Contacts between the two chains:
Residue L74 in protein 1 contacts residue I4 in protein 2 (closest heavy-atom distance 4.2 Å).
Residue Y157 in protein 1 is in contact with residue I18 in protein 2 (closest heavy-atom distance 3.6 Å).
Residue N98 in protein 1 is in contact with residue H20 in protein 2 (closest heavy-atom distance 4.6 Å).
Residue Y157 in protein 1 interacts with residue R21 in protein 2 (closest heavy-atom distance 3.3 Å).
Residue W99 in protein 1 contacts residue M22 in protein 2 (closest heavy-atom distance 3.7 Å).
Residue N98 in protein 1 is in contact with residue D16 in protein 2 (closest heavy-atom distance 2.8 Å).
Residue R62 in protein 1 is in contact with residue I18 in protein 2 (closest heavy-atom distance 3.7 Å).
Residue L92 in protein 1 interacts with residue R12 in protein 2 (closest heavy-atom distance 3.6 Å).
Residue G100 in protein 1 contacts residue G15 in protein 2 (closest heavy-atom distance 3.2 Å).
Residue V103 in protein 1 contacts residue I18 in protein 2 (closest heavy-atom distance 3.9 Å).
Residue V88 in protein 1 contacts residue A8 in protein 2 (closest heavy-atom distance 3.7 Å).
Residue L156 in protein 1 interacts with residue R21 in protein 2 (closest heavy-atom distance 3.1 Å).
Residue A104 in protein 1 interacts with residue G15 in protein 2 (closest heavy-atom distance 4.5 Å).
Residue W143 in protein 1 contacts residue M22 in protein 2 (closest heavy-atom distance 4.2 Å).
Residue Q87 in protein 1 contacts residue I4 in protein 2 (closest heavy-atom distance 3.4 Å).
Residue E91 in protein 1 is in contact with residue R12 in protein 2 (closest heavy-atom distance 4.5 Å).
Residue W99 in protein 1 is in contact with residue D19 in protein 2 (closest heavy-atom distance 3.4 Å).
Residue R101 in protein 1 is in contact with residue D16 in protein 2 (closest heavy-atom distance 2.8 Å).
Residue E91 in protein 1 contacts residue H5 in protein 2 (closest heavy-atom distance 2.7 Å).
Residue T152 in protein 1 interacts with residue M22 in protein 2 (closest heavy-atom distance 4.2 Å).
Residue S84 in protein 1 is in contact with residue I4 in protein 2 (closest heavy-atom distance 4.2 Å).
Residue Y63 in protein 1 interacts with residue Q10 in protein 2 (closest heavy-atom distance 2.9 Å).
Residue F108 in protein 1 interacts with residue L11 in protein 2 (closest heavy-atom distance 4.0 Å).
Residue Q73 in protein 1 interacts with residue I3 in protein 2 (closest heavy-atom distance 3.7 Å).
Residue V88 in protein 1 is in contact with residue I4 in protein 2 (closest heavy-atom distance 3.8 Å).
Residue A55 in protein 1 contacts residue I18 in protein 2 (closest heavy-atom distance 4.7 Å).
Residue Y63 in protein 1 is in contact with residue L11 in protein 2 (closest heavy-atom distance 3.8 Å).
Residue F67 in protein 1 contacts residue I14 in protein 2 (closest heavy-atom distance 3.8 Å).
Residue F59 in protein 1 interacts with residue I14 in protein 2 (closest heavy-atom distance 3.5 Å).
Residue N98 in protein 1 contacts residue G15 in protein 2 (closest heavy-atom distance 4.2 Å).
Residue N98 in protein 1 interacts with residue D19 in protein 2 (closest heavy-atom distance 3.1 Å).
Residue V88 in protein 1 contacts residue L11 in protein 2 (closest heavy-atom distance 3.6 Å).
Residue D95 in protein 1 is in contact with residue R12 in protein 2 (closest heavy-atom distance 3.4 Å).
Residue F108 in protein 1 interacts with residue L7 in protein 2 (closest heavy-atom distance 3.8 Å).
Residue L74 in protein 1 is in contact with residue I3 in protein 2 (closest heavy-atom distance 4.1 Å).
Residue A66 in protein 1 contacts residue I14 in protein 2 (closest heavy-atom distance 4.1 Å).
Residue L156 in protein 1 is in contact with residue M22 in protein 2 (closest heavy-atom distance 3.7 Å).
Residue L92 in protein 1 is in contact with residue M9 in protein 2 (closest heavy-atom distance 4.7 Å).
Residue Y63 in protein 1 interacts with residue I14 in protein 2 (closest heavy-atom distance 3.8 Å).
Residue L92 in protein 1 interacts with residue A8 in protein 2 (closest heavy-atom distance 4.1 Å).
Residue E91 in protein 1 interacts with residue A8 in protein 2 (closest heavy-atom distance 3.5 Å).
Residue F59 in protein 1 is in contact with residue L11 in protein 2 (closest heavy-atom distance 3.7 Å).
Residue R101 in protein 1 contacts residue G15 in protein 2 (closest heavy-atom distance 4.1 Å).
Residue F67 in protein 1 interacts with residue Q10 in protein 2 (closest heavy-atom distance 3.5 Å).
Residue G100 in protein 1 contacts residue D19 in protein 2 (closest heavy-atom distance 3.3 Å).
Residue E91 in protein 1 is in contact with residue I4 in protein 2 (closest heavy-atom distance 4.4 Å).
Residue G100 in protein 1 interacts with residue I18 in protein 2 (closest heavy-atom distance 4.0 Å).
Residue L74 in protein 1 interacts with residue L7 in protein 2 (closest heavy-atom distance 3.7 Å).
Residue V88 in protein 1 is in contact with residue L7 in protein 2 (closest heavy-atom distance 4.2 Å).
Residue F59 in protein 1 contacts residue G15 in protein 2 (closest heavy-atom distance 3.5 Å).
Residue A104 in protein 1 interacts with residue L11 in protein 2 (closest heavy-atom distance 3.7 Å).
Residue L92 in protein 1 is in contact with residue L11 in protein 2 (closest heavy-atom distance 4.3 Å).
Residue F67 in protein 1 is in contact with residue H13 in protein 2 (closest heavy-atom distance 4.6 Å).
Residue R62 in protein 1 interacts with residue I14 in protein 2 (closest heavy-atom distance 4.0 Å).
Residue Y63 in protein 1 contacts residue L7 in protein 2 (closest heavy-atom distance 3.3 Å).
Residue Y157 in protein 1 contacts residue D19 in protein 2 (closest heavy-atom distance 3.1 Å).
Residue E91 in protein 1 contacts residue M9 in protein 2 (closest heavy-atom distance 3.6 Å).
Residue N147 in protein 1 interacts with residue M22 in protein 2 (closest heavy-atom distance 3.2 Å).
Residue F59 in protein 1 is in contact with residue I18 in protein 2 (closest heavy-atom distance 3.8 Å).
Residue R101 in protein 1 interacts with residue R12 in protein 2 (closest heavy-atom distance 3.4 Å).

Sequence of protein 2:
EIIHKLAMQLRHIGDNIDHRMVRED

Sequence of protein 1:
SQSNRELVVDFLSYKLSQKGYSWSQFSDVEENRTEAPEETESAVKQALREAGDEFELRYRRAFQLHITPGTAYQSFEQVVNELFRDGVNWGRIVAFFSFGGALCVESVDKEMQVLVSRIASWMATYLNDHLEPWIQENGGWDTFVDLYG

The following describes two proteins that form a bound complex.